Contacts between the two chains:
Residue Q165 in the first protein contacts residue S114 in the second protein (closest heavy-atom distance 3.2 Å).
Residue W158 in the first protein is in contact with residue M108 in the second protein (closest heavy-atom distance 4.2 Å).
Residue L172 in the first protein is in contact with residue F121 in the second protein (closest heavy-atom distance 3.5 Å).
Residue L168 in the first protein is in contact with residue S114 in the second protein (closest heavy-atom distance 3.9 Å).
Residue L104 in the first protein is in contact with residue W41 in the second protein (closest heavy-atom distance 4.4 Å).
Residue I99 in the first protein interacts with residue E37 in the second protein (closest heavy-atom distance 5.0 Å).
Residue Q159 in the first protein contacts residue C103 in the second protein (closest heavy-atom distance 4.0 Å).
Residue G98 in the first protein interacts with residue E37 in the second protein (closest heavy-atom distance 3.3 Å).
Residue V151 in the first protein contacts residue Q97 in the second protein (closest heavy-atom distance 3.6 Å).
Residue R141 in the first protein interacts with residue Y90 in the second protein (closest heavy-atom distance 4.3 Å).
Residue P100 in the first protein interacts with residue T40 in the second protein (closest heavy-atom distance 3.9 Å).
Residue L138 in the first protein interacts with residue V83 in the second protein (closest heavy-atom distance 3.6 Å).
Residue E127 in the first protein contacts residue S79 in the second protein (closest heavy-atom distance 4.3 Å).
Residue N130 in the first protein contacts residue Q80 in the second protein (closest heavy-atom distance 2.5 Å).
Residue R141 in the first protein is in contact with residue K87 in the second protein (closest heavy-atom distance 4.3 Å).
Residue Q148 in the first protein is in contact with residue Q97 in the second protein (closest heavy-atom distance 4.0 Å).
Residue P100 in the first protein interacts with residue L44 in the second protein (closest heavy-atom distance 4.0 Å).
Residue V137 in the first protein interacts with residue V83 in the second protein (closest heavy-atom distance 4.8 Å).
Residue Q148 in the first protein interacts with residue N96 in the second protein (closest heavy-atom distance 4.1 Å).
Residue L104 in the first protein contacts residue Y48 in the second protein (closest heavy-atom distance 4.3 Å).
Residue R141 in the first protein interacts with residue T86 in the second protein (closest heavy-atom distance 2.5 Å).
Residue Q155 in the first protein contacts residue V100 in the second protein (closest heavy-atom distance 3.3 Å).
Residue Q165 in the first protein interacts with residue V107 in the second protein (closest heavy-atom distance 4.6 Å).
Residue L172 in the first protein contacts residue Q117 in the second protein (closest heavy-atom distance 3.2 Å).
Residue Q148 in the first protein interacts with residue I93 in the second protein (closest heavy-atom distance 4.1 Å).
Residue Q165 in the first protein interacts with residue E110 in the second protein (closest heavy-atom distance 3.1 Å).
Residue V151 in the first protein interacts with residue V100 in the second protein (closest heavy-atom distance 4.9 Å).
Residue R141 in the first protein contacts residue V83 in the second protein (closest heavy-atom distance 3.7 Å).
Residue P100 in the first protein contacts residue W41 in the second protein (closest heavy-atom distance 3.6 Å).
Residue R141 in the first protein contacts residue P88 in the second protein (closest heavy-atom distance 4.1 Å).
Residue A134 in the first protein interacts with residue V83 in the second protein (closest heavy-atom distance 3.7 Å).
Residue L168 in the first protein contacts residue L118 in the second protein (closest heavy-atom distance 4.4 Å).
Residue Q165 in the first protein contacts residue L111 in the second protein (closest heavy-atom distance 3.0 Å).
Residue L104 in the first protein is in contact with residue L44 in the second protein (closest heavy-atom distance 3.5 Å).
Residue V169 in the first protein interacts with residue S114 in the second protein (closest heavy-atom distance 4.2 Å).
Residue D103 in the first protein interacts with residue W41 in the second protein (closest heavy-atom distance 4.9 Å).
Residue V169 in the first protein contacts residue Q117 in the second protein (closest heavy-atom distance 3.6 Å).
Residue L172 in the first protein contacts residue L118 in the second protein (closest heavy-atom distance 3.8 Å).
Residue Q131 in the first protein contacts residue Q80 in the second protein (closest heavy-atom distance 2.9 Å).
Residue H162 in the first protein contacts residue E110 in the second protein (closest heavy-atom distance 2.6 Å).
Residue M108 in the first protein interacts with residue Y48 in the second protein (closest heavy-atom distance 4.2 Å).
Residue V144 in the first protein is in contact with residue Y90 in the second protein (closest heavy-atom distance 4.2 Å).
Residue E101 in the first protein is in contact with residue L44 in the second protein (closest heavy-atom distance 3.9 Å).
Residue A134 in the first protein is in contact with residue Q80 in the second protein (closest heavy-atom distance 3.1 Å).
Residue W158 in the first protein contacts residue L111 in the second protein (closest heavy-atom distance 4.8 Å).
Residue L161 in the first protein interacts with residue L111 in the second protein (closest heavy-atom distance 4.6 Å).
Residue W158 in the first protein contacts residue M104 in the second protein (closest heavy-atom distance 3.3 Å).
Residue P100 in the first protein contacts residue E37 in the second protein (closest heavy-atom distance 4.1 Å).
Residue Q159 in the first protein is in contact with residue V107 in the second protein (closest heavy-atom distance 4.5 Å).
Residue Q155 in the first protein interacts with residue C103 in the second protein (closest heavy-atom distance 4.1 Å).
Residue V144 in the first protein contacts residue I93 in the second protein (closest heavy-atom distance 4.7 Å).
Residue E101 in the first protein contacts residue Y48 in the second protein (closest heavy-atom distance 4.2 Å).
Residue W158 in the first protein contacts residue V107 in the second protein (closest heavy-atom distance 3.7 Å).

Sequence of the second protein:
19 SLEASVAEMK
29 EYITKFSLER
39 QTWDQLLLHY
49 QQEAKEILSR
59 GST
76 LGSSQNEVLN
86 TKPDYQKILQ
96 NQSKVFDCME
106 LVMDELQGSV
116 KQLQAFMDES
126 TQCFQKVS

Sequence of the first protein:
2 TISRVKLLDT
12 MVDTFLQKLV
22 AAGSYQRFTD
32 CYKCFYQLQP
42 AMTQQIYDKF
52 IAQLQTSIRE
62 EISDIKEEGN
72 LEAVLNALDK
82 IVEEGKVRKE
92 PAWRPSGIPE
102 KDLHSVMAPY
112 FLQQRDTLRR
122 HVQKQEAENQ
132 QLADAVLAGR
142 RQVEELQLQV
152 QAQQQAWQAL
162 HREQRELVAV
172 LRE

These two protein chains interact to form a complex.